The following describes two proteins that form a bound complex.

Interface contacts:
Residue V48 in the first protein is in contact with residue Y70 in the second protein (closest heavy-atom distance 3.7 Å).
Residue V48 in the first protein interacts with residue P45 in the second protein (closest heavy-atom distance 3.6 Å).
Residue E69 in the first protein contacts residue I26 in the second protein (closest heavy-atom distance 3.5 Å).
Residue Y70 in the first protein is in contact with residue V46 in the second protein (closest heavy-atom distance 4.0 Å).
Residue V48 in the first protein contacts residue V46 in the second protein (closest heavy-atom distance 2.9 Å).
Residue I73 in the first protein is in contact with residue Q40 in the second protein (closest heavy-atom distance 4.4 Å).
Residue C49 in the first protein contacts residue V48 in the second protein (closest heavy-atom distance 3.4 Å).
Residue E69 in the first protein is in contact with residue H50 in the second protein (closest heavy-atom distance 4.4 Å).
Residue H50 in the first protein contacts residue E69 in the second protein (closest heavy-atom distance 3.9 Å).
Residue G47 in the first protein contacts residue V46 in the second protein (closest heavy-atom distance 3.4 Å).
Residue Y70 in the first protein contacts residue V48 in the second protein (closest heavy-atom distance 3.8 Å).
Residue Q18 in the first protein is in contact with residue L44 in the second protein (closest heavy-atom distance 3.2 Å).
Residue S52 in the first protein is in contact with residue N66 in the second protein (closest heavy-atom distance 4.5 Å).
Residue L44 in the first protein contacts residue L44 in the second protein (closest heavy-atom distance 4.5 Å).
Residue N66 in the first protein is in contact with residue C49 in the second protein (closest heavy-atom distance 3.5 Å).
Residue H50 in the first protein is in contact with residue C49 in the second protein (closest heavy-atom distance 3.7 Å).
Residue H50 in the first protein interacts with residue H50 in the second protein (closest heavy-atom distance 5.0 Å).
Residue I73 in the first protein is in contact with residue V24 in the second protein (closest heavy-atom distance 4.3 Å).
Residue L44 in the first protein interacts with residue P45 in the second protein (closest heavy-atom distance 4.4 Å).
Residue P45 in the first protein is in contact with residue V46 in the second protein (closest heavy-atom distance 4.6 Å).
Residue H50 in the first protein is in contact with residue V48 in the second protein (closest heavy-atom distance 3.0 Å).
Residue G47 in the first protein contacts residue V48 in the second protein (closest heavy-atom distance 4.7 Å).
Residue E69 in the first protein is in contact with residue L38 in the second protein (closest heavy-atom distance 4.0 Å).
Residue N66 in the first protein interacts with residue V48 in the second protein (closest heavy-atom distance 3.0 Å).
Residue V48 in the first protein interacts with residue V48 in the second protein (closest heavy-atom distance 2.9 Å).
Residue H50 in the first protein is in contact with residue I73 in the second protein (closest heavy-atom distance 4.2 Å).
Residue V46 in the first protein interacts with residue P45 in the second protein (closest heavy-atom distance 5.0 Å).
Residue E69 in the first protein is in contact with residue Q36 in the second protein (closest heavy-atom distance 3.1 Å).
Residue Y70 in the first protein interacts with residue L38 in the second protein (closest heavy-atom distance 3.7 Å).
Residue V46 in the first protein interacts with residue V46 in the second protein (closest heavy-atom distance 3.3 Å).
Residue N66 in the first protein contacts residue L38 in the second protein (closest heavy-atom distance 3.2 Å).
Residue H50 in the first protein contacts residue N66 in the second protein (closest heavy-atom distance 3.9 Å).
Residue I73 in the first protein contacts residue L38 in the second protein (closest heavy-atom distance 4.9 Å).
Residue P45 in the first protein is in contact with residue P45 in the second protein (closest heavy-atom distance 3.7 Å).
Residue E69 in the first protein is in contact with residue E28 in the second protein (closest heavy-atom distance 4.2 Å).
Residue H50 in the first protein contacts residue Y70 in the second protein (closest heavy-atom distance 4.2 Å).
Residue V48 in the first protein is in contact with residue G47 in the second protein (closest heavy-atom distance 3.8 Å).
Residue N66 in the first protein is in contact with residue H50 in the second protein (closest heavy-atom distance 3.8 Å).
Residue V48 in the first protein contacts residue M74 in the second protein (closest heavy-atom distance 4.5 Å).
Residue Y70 in the first protein contacts residue Q40 in the second protein (closest heavy-atom distance 4.0 Å).

Sequence of the second protein:
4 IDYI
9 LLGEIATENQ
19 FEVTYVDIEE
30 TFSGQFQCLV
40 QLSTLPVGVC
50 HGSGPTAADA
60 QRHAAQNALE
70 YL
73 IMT

Sequence of the first protein:
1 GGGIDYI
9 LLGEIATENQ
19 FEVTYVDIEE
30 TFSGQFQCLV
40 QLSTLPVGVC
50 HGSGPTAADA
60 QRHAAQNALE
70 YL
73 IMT